Sequence of the second protein:
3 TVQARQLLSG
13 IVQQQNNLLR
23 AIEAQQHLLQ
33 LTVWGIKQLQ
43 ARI

Sequence of the first protein:
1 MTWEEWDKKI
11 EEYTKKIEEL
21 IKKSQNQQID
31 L

This data describes a binding interaction between two proteins.

Contacts between the two chains:
Residue N19 in the second protein interacts with residue Q27 in the first protein (closest heavy-atom distance 2.9 Å).
Residue A26 in the second protein is in contact with residue I17 in the first protein (closest heavy-atom distance 3.3 Å).
Residue Q40 in the second protein contacts residue W3 in the first protein (closest heavy-atom distance 3.2 Å).
Residue T34 in the second protein interacts with residue W6 in the first protein (closest heavy-atom distance 4.7 Å).
Residue L30 in the second protein interacts with residue I10 in the first protein (closest heavy-atom distance 3.7 Å).
Residue A23 in the second protein contacts residue I21 in the first protein (closest heavy-atom distance 4.6 Å).
Residue L30 in the second protein contacts residue T14 in the first protein (closest heavy-atom distance 3.7 Å).
Residue W36 in the second protein contacts residue M1 in the first protein (closest heavy-atom distance 3.6 Å).
Residue L9 in the second protein is in contact with residue I29 in the first protein (closest heavy-atom distance 4.0 Å).
Residue A23 in the second protein interacts with residue I17 in the first protein (closest heavy-atom distance 4.9 Å).
Residue A26 in the second protein is in contact with residue L20 in the first protein (closest heavy-atom distance 4.5 Å).
Residue L33 in the second protein interacts with residue I10 in the first protein (closest heavy-atom distance 3.6 Å).
Residue T34 in the second protein contacts residue I10 in the first protein (closest heavy-atom distance 5.0 Å).
Residue Q27 in the second protein interacts with residue I21 in the first protein (closest heavy-atom distance 4.7 Å).
Residue Q16 in the second protein interacts with residue Q25 in the first protein (closest heavy-atom distance 4.7 Å).
Residue L30 in the second protein contacts residue I17 in the first protein (closest heavy-atom distance 3.8 Å).
Residue H29 in the second protein is in contact with residue Y13 in the first protein (closest heavy-atom distance 3.4 Å).
Residue Q16 in the second protein interacts with residue S24 in the first protein (closest heavy-atom distance 2.6 Å).
Residue L30 in the second protein is in contact with residue Y13 in the first protein (closest heavy-atom distance 4.3 Å).
Residue G37 in the second protein is in contact with residue W3 in the first protein (closest heavy-atom distance 4.1 Å).
Residue L30 in the second protein is in contact with residue K9 in the first protein (closest heavy-atom distance 5.0 Å).
Residue W36 in the second protein contacts residue W6 in the first protein (closest heavy-atom distance 3.8 Å).
Residue A26 in the second protein is in contact with residue K16 in the first protein (closest heavy-atom distance 4.6 Å).
Residue L33 in the second protein interacts with residue K9 in the first protein (closest heavy-atom distance 3.9 Å).
Residue L33 in the second protein interacts with residue Y13 in the first protein (closest heavy-atom distance 4.3 Å).
Residue L9 in the second protein is in contact with residue L31 in the first protein (closest heavy-atom distance 4.0 Å).
Residue N19 in the second protein interacts with residue L20 in the first protein (closest heavy-atom distance 4.6 Å).
Residue I13 in the second protein interacts with residue I29 in the first protein (closest heavy-atom distance 3.8 Å).
Residue G12 in the second protein is in contact with residue I29 in the first protein (closest heavy-atom distance 3.7 Å).
Residue Q15 in the second protein contacts residue Q27 in the first protein (closest heavy-atom distance 3.0 Å).
Residue G12 in the second protein contacts residue Q27 in the first protein (closest heavy-atom distance 4.8 Å).
Residue G37 in the second protein is in contact with residue W6 in the first protein (closest heavy-atom distance 4.2 Å).
Residue Q16 in the second protein is in contact with residue Q27 in the first protein (closest heavy-atom distance 3.2 Å).
Residue W36 in the second protein contacts residue W3 in the first protein (closest heavy-atom distance 4.1 Å).
Residue R22 in the second protein contacts residue L20 in the first protein (closest heavy-atom distance 3.5 Å).
Residue L33 in the second protein interacts with residue W6 in the first protein (closest heavy-atom distance 3.0 Å).
Residue L41 in the second protein is in contact with residue W3 in the first protein (closest heavy-atom distance 4.0 Å).
Residue N19 in the second protein is in contact with residue S24 in the first protein (closest heavy-atom distance 3.2 Å).
Residue Q27 in the second protein is in contact with residue I17 in the first protein (closest heavy-atom distance 3.7 Å).
Residue L33 in the second protein interacts with residue M1 in the first protein (closest heavy-atom distance 4.6 Å).
Residue A23 in the second protein is in contact with residue L20 in the first protein (closest heavy-atom distance 4.0 Å).
Residue A26 in the second protein interacts with residue Y13 in the first protein (closest heavy-atom distance 4.2 Å).
Residue L20 in the second protein interacts with residue S24 in the first protein (closest heavy-atom distance 4.3 Å).
Residue N19 in the second protein interacts with residue K23 in the first protein (closest heavy-atom distance 3.2 Å).
Residue W36 in the second protein contacts residue T2 in the first protein (closest heavy-atom distance 4.7 Å).
Residue Q16 in the second protein contacts residue Q28 in the first protein (closest heavy-atom distance 3.3 Å).
Residue R22 in the second protein is in contact with residue K23 in the first protein (closest heavy-atom distance 3.8 Å).